Sequence of chain B:
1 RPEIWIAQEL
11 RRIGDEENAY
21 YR

These two protein chains interact to form a complex.

Sequence of chain A:
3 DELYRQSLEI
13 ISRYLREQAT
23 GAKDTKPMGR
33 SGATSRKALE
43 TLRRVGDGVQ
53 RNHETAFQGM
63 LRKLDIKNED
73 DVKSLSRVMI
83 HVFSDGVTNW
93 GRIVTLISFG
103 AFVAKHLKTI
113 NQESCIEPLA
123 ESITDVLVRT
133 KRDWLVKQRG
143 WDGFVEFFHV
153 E

Contacts between the two chains:
Residue F101 in chain A interacts with residue I6 in chain B (closest heavy-atom distance 4.7 Å).
Residue F101 in chain A contacts residue L10 in chain B (closest heavy-atom distance 3.9 Å).
Residue N91 in chain A is in contact with residue N18 in chain B (closest heavy-atom distance 3.2 Å).
Residue R94 in chain A is in contact with residue D15 in chain B (closest heavy-atom distance 2.7 Å).
Residue S76 in chain A interacts with residue E3 in chain B (closest heavy-atom distance 3.1 Å).
Residue M62 in chain A contacts residue L10 in chain B (closest heavy-atom distance 3.8 Å).
Residue F149 in chain A contacts residue Y21 in chain B (closest heavy-atom distance 3.8 Å).
Residue V51 in chain A contacts residue I13 in chain B (closest heavy-atom distance 4.4 Å).
Residue H55 in chain A is in contact with residue E17 in chain B (closest heavy-atom distance 3.6 Å).
Residue W92 in chain A is in contact with residue N18 in chain B (closest heavy-atom distance 3.4 Å).
Residue F149 in chain A contacts residue N18 in chain B (closest heavy-atom distance 3.1 Å).
Residue H83 in chain A contacts residue I4 in chain B (closest heavy-atom distance 4.4 Å).
Residue G61 in chain A contacts residue W5 in chain B (closest heavy-atom distance 3.9 Å).
Residue V84 in chain A interacts with residue R11 in chain B (closest heavy-atom distance 3.0 Å).
Residue V80 in chain A interacts with residue A7 in chain B (closest heavy-atom distance 4.0 Å).
Residue A58 in chain A is in contact with residue E9 in chain B (closest heavy-atom distance 4.2 Å).
Residue F59 in chain A interacts with residue I13 in chain B (closest heavy-atom distance 3.9 Å).
Residue V84 in chain A is in contact with residue L10 in chain B (closest heavy-atom distance 3.9 Å).
Residue L98 in chain A contacts residue L10 in chain B (closest heavy-atom distance 3.5 Å).
Residue M62 in chain A interacts with residue I13 in chain B (closest heavy-atom distance 4.0 Å).
Residue A58 in chain A interacts with residue W5 in chain B (closest heavy-atom distance 4.3 Å).
Residue T97 in chain A is in contact with residue E17 in chain B (closest heavy-atom distance 4.1 Å).
Residue R94 in chain A contacts residue R11 in chain B (closest heavy-atom distance 3.4 Å).
Residue V47 in chain A contacts residue Y21 in chain B (closest heavy-atom distance 3.5 Å).
Residue F150 in chain A contacts residue Y21 in chain B (closest heavy-atom distance 3.7 Å).
Residue R79 in chain A contacts residue E3 in chain B (closest heavy-atom distance 3.1 Å).
Residue L66 in chain A is in contact with residue I6 in chain B (closest heavy-atom distance 3.9 Å).
Residue K65 in chain A is in contact with residue W5 in chain B (closest heavy-atom distance 3.7 Å).
Residue F85 in chain A is in contact with residue R11 in chain B (closest heavy-atom distance 4.4 Å).
Residue R94 in chain A interacts with residue G14 in chain B (closest heavy-atom distance 3.6 Å).
Residue D87 in chain A interacts with residue R11 in chain B (closest heavy-atom distance 3.5 Å).
Residue N91 in chain A contacts residue D15 in chain B (closest heavy-atom distance 3.0 Å).
Residue V84 in chain A interacts with residue A7 in chain B (closest heavy-atom distance 3.8 Å).
Residue V80 in chain A interacts with residue E3 in chain B (closest heavy-atom distance 3.9 Å).
Residue V80 in chain A is in contact with residue L10 in chain B (closest heavy-atom distance 3.6 Å).
Residue T97 in chain A interacts with residue L10 in chain B (closest heavy-atom distance 3.8 Å).
Residue V51 in chain A interacts with residue E17 in chain B (closest heavy-atom distance 3.7 Å).
Residue G93 in chain A interacts with residue E17 in chain B (closest heavy-atom distance 4.4 Å).
Residue N91 in chain A contacts residue G14 in chain B (closest heavy-atom distance 4.2 Å).
Residue V152 in chain A is in contact with residue Y21 in chain B (closest heavy-atom distance 3.9 Å).
Residue H83 in chain A interacts with residue R11 in chain B (closest heavy-atom distance 3.0 Å).
Residue T97 in chain A is in contact with residue G14 in chain B (closest heavy-atom distance 3.3 Å).
Residue T97 in chain A is in contact with residue I13 in chain B (closest heavy-atom distance 4.0 Å).
Residue M62 in chain A interacts with residue W5 in chain B (closest heavy-atom distance 3.6 Å).
Residue V80 in chain A interacts with residue I6 in chain B (closest heavy-atom distance 3.7 Å).
Residue M62 in chain A is in contact with residue I6 in chain B (closest heavy-atom distance 3.8 Å).
Residue H83 in chain A is in contact with residue A7 in chain B (closest heavy-atom distance 3.4 Å).
Residue V89 in chain A contacts residue D15 in chain B (closest heavy-atom distance 4.5 Å).
Residue A58 in chain A contacts residue R12 in chain B (closest heavy-atom distance 4.1 Å).
Residue F149 in chain A contacts residue R22 in chain B (closest heavy-atom distance 4.0 Å).
Residue M62 in chain A contacts residue E9 in chain B (closest heavy-atom distance 3.4 Å).
Residue K65 in chain A contacts residue I6 in chain B (closest heavy-atom distance 4.1 Å).
Residue H55 in chain A is in contact with residue I13 in chain B (closest heavy-atom distance 3.4 Å).
Residue A58 in chain A interacts with residue I13 in chain B (closest heavy-atom distance 4.0 Å).
Residue R46 in chain A interacts with residue Y21 in chain B (closest heavy-atom distance 4.3 Å).
Residue G93 in chain A interacts with residue G14 in chain B (closest heavy-atom distance 3.3 Å).
Residue H55 in chain A contacts residue E16 in chain B (closest heavy-atom distance 3.6 Å).
Residue K65 in chain A contacts residue P2 in chain B (closest heavy-atom distance 4.2 Å).
Residue G93 in chain A interacts with residue N18 in chain B (closest heavy-atom distance 3.0 Å).
Residue S86 in chain A interacts with residue R11 in chain B (closest heavy-atom distance 3.6 Å).